These two protein chains interact to form a complex.

Sequence of protein 1:
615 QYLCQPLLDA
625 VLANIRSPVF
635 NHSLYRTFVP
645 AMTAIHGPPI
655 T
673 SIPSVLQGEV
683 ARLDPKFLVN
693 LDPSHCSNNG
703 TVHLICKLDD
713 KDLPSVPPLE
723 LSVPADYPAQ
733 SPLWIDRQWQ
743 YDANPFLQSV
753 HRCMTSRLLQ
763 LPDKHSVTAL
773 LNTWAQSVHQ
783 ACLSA

Sequence of protein 2:
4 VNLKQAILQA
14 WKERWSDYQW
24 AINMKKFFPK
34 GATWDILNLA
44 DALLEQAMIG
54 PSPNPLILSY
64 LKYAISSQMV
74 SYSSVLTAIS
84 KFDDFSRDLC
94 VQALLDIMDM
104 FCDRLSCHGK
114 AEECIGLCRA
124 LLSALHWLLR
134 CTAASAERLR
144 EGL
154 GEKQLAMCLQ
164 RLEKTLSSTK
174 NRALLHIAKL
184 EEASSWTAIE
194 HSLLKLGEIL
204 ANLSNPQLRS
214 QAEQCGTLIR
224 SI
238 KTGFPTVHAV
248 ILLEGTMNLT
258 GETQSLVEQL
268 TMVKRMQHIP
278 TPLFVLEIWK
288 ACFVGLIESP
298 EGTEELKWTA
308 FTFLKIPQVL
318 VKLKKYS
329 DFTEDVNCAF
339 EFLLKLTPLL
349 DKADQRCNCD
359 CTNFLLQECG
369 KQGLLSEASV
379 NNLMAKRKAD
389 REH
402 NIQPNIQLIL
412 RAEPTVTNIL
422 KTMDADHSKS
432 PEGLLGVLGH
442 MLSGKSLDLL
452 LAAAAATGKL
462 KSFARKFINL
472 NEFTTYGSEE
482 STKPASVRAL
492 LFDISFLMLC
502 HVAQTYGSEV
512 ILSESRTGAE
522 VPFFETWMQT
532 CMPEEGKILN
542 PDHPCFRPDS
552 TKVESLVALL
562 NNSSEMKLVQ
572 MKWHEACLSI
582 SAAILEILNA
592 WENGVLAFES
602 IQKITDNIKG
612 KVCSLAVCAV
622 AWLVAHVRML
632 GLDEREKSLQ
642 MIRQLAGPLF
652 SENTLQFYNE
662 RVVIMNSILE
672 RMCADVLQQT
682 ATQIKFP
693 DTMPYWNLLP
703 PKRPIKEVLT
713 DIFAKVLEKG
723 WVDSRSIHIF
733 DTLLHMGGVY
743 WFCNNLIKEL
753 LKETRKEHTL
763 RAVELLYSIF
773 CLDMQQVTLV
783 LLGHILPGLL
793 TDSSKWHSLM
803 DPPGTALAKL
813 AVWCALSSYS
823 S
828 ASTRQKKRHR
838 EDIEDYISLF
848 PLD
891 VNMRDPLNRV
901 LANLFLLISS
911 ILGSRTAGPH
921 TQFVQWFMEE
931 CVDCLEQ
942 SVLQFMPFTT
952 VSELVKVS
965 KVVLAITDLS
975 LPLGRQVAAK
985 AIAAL

Interface contacts:
Residue E954 in protein 2 is in contact with residue N701 in protein 1 (closest heavy-atom distance 3.8 Å).
Residue K957 in protein 2 is in contact with residue S696 in protein 1 (closest heavy-atom distance 2.8 Å).
Residue S69 in protein 2 is in contact with residue L749 in protein 1 (closest heavy-atom distance 3.5 Å).
Residue Y66 in protein 2 interacts with residue L749 in protein 1 (closest heavy-atom distance 3.5 Å).
Residue K957 in protein 2 contacts residue H697 in protein 1 (closest heavy-atom distance 2.9 Å).
Residue Q71 in protein 2 is in contact with residue Q742 in protein 1 (closest heavy-atom distance 3.5 Å).
Residue I25 in protein 2 is in contact with residue L715 in protein 1 (closest heavy-atom distance 2.5 Å).
Residue K28 in protein 2 interacts with residue D714 in protein 1 (closest heavy-atom distance 3.7 Å).
Residue A24 in protein 2 contacts residue L715 in protein 1 (closest heavy-atom distance 3.7 Å).
Residue Y21 in protein 2 contacts residue L715 in protein 1 (closest heavy-atom distance 2.4 Å).
Residue S62 in protein 2 contacts residue N746 in protein 1 (closest heavy-atom distance 4.4 Å).
Residue Q71 in protein 2 interacts with residue P720 in protein 1 (closest heavy-atom distance 4.4 Å).
Residue E954 in protein 2 is in contact with residue S699 in protein 1 (closest heavy-atom distance 4.8 Å).
Residue K29 in protein 2 contacts residue K713 in protein 1 (closest heavy-atom distance 3.7 Å).
Residue Y66 in protein 2 is in contact with residue L715 in protein 1 (closest heavy-atom distance 3.8 Å).
Residue Y66 in protein 2 interacts with residue N746 in protein 1 (closest heavy-atom distance 3.7 Å).
Residue S69 in protein 2 interacts with residue Q742 in protein 1 (closest heavy-atom distance 3.8 Å).
Residue M72 in protein 2 contacts residue P716 in protein 1 (closest heavy-atom distance 4.7 Å).
Residue A988 in protein 2 is in contact with residue H697 in protein 1 (closest heavy-atom distance 4.2 Å).
Residue Q71 in protein 2 interacts with residue P719 in protein 1 (closest heavy-atom distance 4.0 Å).
Residue R107 in protein 2 is in contact with residue W741 in protein 1 (closest heavy-atom distance 3.4 Å).
Residue Q22 in protein 2 interacts with residue L715 in protein 1 (closest heavy-atom distance 4.6 Å).
Residue S70 in protein 2 contacts residue S717 in protein 1 (closest heavy-atom distance 3.8 Å).
Residue K28 in protein 2 contacts residue D712 in protein 1 (closest heavy-atom distance 3.5 Å).
Residue S70 in protein 2 is in contact with residue L749 in protein 1 (closest heavy-atom distance 4.3 Å).
Residue K28 in protein 2 contacts residue P716 in protein 1 (closest heavy-atom distance 3.3 Å).
Residue Y66 in protein 2 interacts with residue P716 in protein 1 (closest heavy-atom distance 4.1 Å).
Residue K957 in protein 2 is in contact with residue P695 in protein 1 (closest heavy-atom distance 4.2 Å).
Residue Y21 in protein 2 is in contact with residue F748 in protein 1 (closest heavy-atom distance 3.2 Å).
Residue M103 in protein 2 is in contact with residue W741 in protein 1 (closest heavy-atom distance 3.7 Å).
Residue K957 in protein 2 interacts with residue C698 in protein 1 (closest heavy-atom distance 3.5 Å).
Residue V958 in protein 2 is in contact with residue C698 in protein 1 (closest heavy-atom distance 4.7 Å).
Residue D20 in protein 2 interacts with residue P747 in protein 1 (closest heavy-atom distance 4.6 Å).
Residue I25 in protein 2 is in contact with residue D714 in protein 1 (closest heavy-atom distance 3.1 Å).
Residue D20 in protein 2 interacts with residue F748 in protein 1 (closest heavy-atom distance 4.2 Å).
Residue Y21 in protein 2 interacts with residue A787 in protein 1 (closest heavy-atom distance 2.4 Å).
Residue I25 in protein 2 interacts with residue K713 in protein 1 (closest heavy-atom distance 3.6 Å).
Residue S69 in protein 2 is in contact with residue N746 in protein 1 (closest heavy-atom distance 3.1 Å).
Residue S69 in protein 2 is in contact with residue V718 in protein 1 (closest heavy-atom distance 4.1 Å).
Residue K957 in protein 2 is in contact with residue S699 in protein 1 (closest heavy-atom distance 4.2 Å).
Residue E954 in protein 2 interacts with residue C698 in protein 1 (closest heavy-atom distance 3.9 Å).
Residue Y21 in protein 2 contacts residue A783 in protein 1 (closest heavy-atom distance 4.4 Å).
Residue K28 in protein 2 is in contact with residue L715 in protein 1 (closest heavy-atom distance 3.6 Å).
Residue H111 in protein 2 is in contact with residue S696 in protein 1 (closest heavy-atom distance 2.0 Å).
Residue Q71 in protein 2 contacts residue V718 in protein 1 (closest heavy-atom distance 4.7 Å).
Residue A24 in protein 2 contacts residue P716 in protein 1 (closest heavy-atom distance 4.2 Å).
Residue Y66 in protein 2 interacts with residue S717 in protein 1 (closest heavy-atom distance 2.9 Å).
Residue L912 in protein 2 interacts with residue C698 in protein 1 (closest heavy-atom distance 3.7 Å).
Residue K65 in protein 2 is in contact with residue N746 in protein 1 (closest heavy-atom distance 3.8 Å).
Residue A988 in protein 2 is in contact with residue S696 in protein 1 (closest heavy-atom distance 3.8 Å).
Residue D102 in protein 2 interacts with residue W741 in protein 1 (closest heavy-atom distance 4.4 Å).
Residue D20 in protein 2 is in contact with residue N746 in protein 1 (closest heavy-atom distance 3.5 Å).
Residue G913 in protein 2 contacts residue C698 in protein 1 (closest heavy-atom distance 3.6 Å).
Residue S70 in protein 2 contacts residue V718 in protein 1 (closest heavy-atom distance 3.6 Å).
Residue Y21 in protein 2 is in contact with residue C784 in protein 1 (closest heavy-atom distance 4.2 Å).
Residue K28 in protein 2 is in contact with residue L710 in protein 1 (closest heavy-atom distance 4.6 Å).
Residue G913 in protein 2 interacts with residue N701 in protein 1 (closest heavy-atom distance 4.6 Å).
Residue S69 in protein 2 contacts residue D744 in protein 1 (closest heavy-atom distance 4.8 Å).
Residue S70 in protein 2 is in contact with residue P716 in protein 1 (closest heavy-atom distance 4.4 Å).
Residue Y66 in protein 2 contacts residue F748 in protein 1 (closest heavy-atom distance 3.7 Å).